Residue-level contacts at the interface:
Residue S322 in the second protein interacts with residue Y296 in the first protein (closest heavy-atom distance 3.8 Å).
Residue M321 in the second protein interacts with residue Y296 in the first protein (closest heavy-atom distance 3.1 Å).
Residue K324 in the second protein interacts with residue Y296 in the first protein (closest heavy-atom distance 4.9 Å).
Residue R320 in the second protein is in contact with residue A297 in the first protein (closest heavy-atom distance 3.3 Å).
Residue L284 in the second protein is in contact with residue D294 in the first protein (closest heavy-atom distance 3.9 Å).
Residue R320 in the second protein interacts with residue N295 in the first protein (closest heavy-atom distance 4.6 Å).
Residue R320 in the second protein contacts residue Y296 in the first protein (closest heavy-atom distance 2.3 Å).
Residue R320 in the second protein interacts with residue D294 in the first protein (closest heavy-atom distance 4.7 Å).
Residue E325 in the second protein interacts with residue Y296 in the first protein (closest heavy-atom distance 3.7 Å).

These two protein chains interact to form a complex.

Sequence of the first protein:
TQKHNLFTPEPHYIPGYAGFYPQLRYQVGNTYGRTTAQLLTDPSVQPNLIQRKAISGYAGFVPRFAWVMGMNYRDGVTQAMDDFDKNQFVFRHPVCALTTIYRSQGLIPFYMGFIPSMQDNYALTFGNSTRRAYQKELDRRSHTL

Sequence of the second protein:
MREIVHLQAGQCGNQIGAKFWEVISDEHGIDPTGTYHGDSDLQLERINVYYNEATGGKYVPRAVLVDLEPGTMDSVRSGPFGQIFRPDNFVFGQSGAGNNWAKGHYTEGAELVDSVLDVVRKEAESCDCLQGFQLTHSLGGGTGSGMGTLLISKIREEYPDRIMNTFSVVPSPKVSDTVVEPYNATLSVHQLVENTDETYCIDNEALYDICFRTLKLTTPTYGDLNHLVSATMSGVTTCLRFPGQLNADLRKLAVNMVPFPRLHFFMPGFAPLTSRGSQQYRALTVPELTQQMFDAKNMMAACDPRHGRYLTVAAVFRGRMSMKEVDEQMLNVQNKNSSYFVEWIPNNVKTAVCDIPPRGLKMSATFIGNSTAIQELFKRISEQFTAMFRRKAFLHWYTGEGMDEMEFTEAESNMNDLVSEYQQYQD